Contacts between the two chains:
Residue H96 in the first protein is in contact with residue D3 in the second protein (closest heavy-atom distance 2.8 Å).
Residue Y94 in the first protein contacts residue E1 in the second protein (closest heavy-atom distance 2.7 Å).
Residue Y94 in the first protein is in contact with residue K4 in the second protein (closest heavy-atom distance 3.3 Å).
Residue Y94 in the first protein interacts with residue D3 in the second protein (closest heavy-atom distance 3.4 Å).
Residue F93 in the first protein contacts residue D3 in the second protein (closest heavy-atom distance 4.1 Å).
Residue H92 in the first protein interacts with residue D3 in the second protein (closest heavy-atom distance 2.8 Å).
Residue H92 in the first protein interacts with residue A6 in the second protein (closest heavy-atom distance 3.8 Å).
Residue F93 in the first protein interacts with residue L2 in the second protein (closest heavy-atom distance 3.6 Å).
Residue H92 in the first protein interacts with residue E1 in the second protein (closest heavy-atom distance 4.5 Å).
Residue F93 in the first protein is in contact with residue E1 in the second protein (closest heavy-atom distance 3.4 Å).
Residue L91 in the first protein is in contact with residue D3 in the second protein (closest heavy-atom distance 3.0 Å).
Residue Y94 in the first protein interacts with residue L2 in the second protein (closest heavy-atom distance 3.4 Å).
Residue H92 in the first protein interacts with residue L2 in the second protein (closest heavy-atom distance 3.5 Å).

This data describes a binding interaction between two proteins.

Sequence of the first protein:
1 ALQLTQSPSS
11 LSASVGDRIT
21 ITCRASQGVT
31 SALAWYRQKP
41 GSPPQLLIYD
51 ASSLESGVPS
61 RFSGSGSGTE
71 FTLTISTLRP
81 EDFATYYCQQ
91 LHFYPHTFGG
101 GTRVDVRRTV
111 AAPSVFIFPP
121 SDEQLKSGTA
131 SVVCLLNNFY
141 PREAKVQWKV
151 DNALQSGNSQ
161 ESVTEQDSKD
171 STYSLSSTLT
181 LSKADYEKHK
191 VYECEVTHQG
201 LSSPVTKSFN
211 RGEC

Sequence of the second protein:
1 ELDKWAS